Contacts between the two chains:
Residue Y133 in the first protein interacts with residue Q114 in the second protein (closest heavy-atom distance 3.8 Å).
Residue I131 in the first protein interacts with residue R110 in the second protein (closest heavy-atom distance 4.9 Å).
Residue I146 in the first protein is in contact with residue L111 in the second protein (closest heavy-atom distance 4.4 Å).
Residue V157 in the first protein is in contact with residue R110 in the second protein (closest heavy-atom distance 4.8 Å).
Residue D160 in the first protein interacts with residue R110 in the second protein (closest heavy-atom distance 4.0 Å).
Residue I146 in the first protein is in contact with residue A113 in the second protein (closest heavy-atom distance 4.8 Å).
Residue I150 in the first protein contacts residue L111 in the second protein (closest heavy-atom distance 4.4 Å).
Residue D136 in the first protein is in contact with residue R115 in the second protein (closest heavy-atom distance 4.2 Å).
Residue Y133 in the first protein interacts with residue R115 in the second protein (closest heavy-atom distance 4.8 Å).

Sequence of the second protein:
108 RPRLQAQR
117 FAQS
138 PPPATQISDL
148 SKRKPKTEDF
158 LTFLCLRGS

Sequence of the first protein:
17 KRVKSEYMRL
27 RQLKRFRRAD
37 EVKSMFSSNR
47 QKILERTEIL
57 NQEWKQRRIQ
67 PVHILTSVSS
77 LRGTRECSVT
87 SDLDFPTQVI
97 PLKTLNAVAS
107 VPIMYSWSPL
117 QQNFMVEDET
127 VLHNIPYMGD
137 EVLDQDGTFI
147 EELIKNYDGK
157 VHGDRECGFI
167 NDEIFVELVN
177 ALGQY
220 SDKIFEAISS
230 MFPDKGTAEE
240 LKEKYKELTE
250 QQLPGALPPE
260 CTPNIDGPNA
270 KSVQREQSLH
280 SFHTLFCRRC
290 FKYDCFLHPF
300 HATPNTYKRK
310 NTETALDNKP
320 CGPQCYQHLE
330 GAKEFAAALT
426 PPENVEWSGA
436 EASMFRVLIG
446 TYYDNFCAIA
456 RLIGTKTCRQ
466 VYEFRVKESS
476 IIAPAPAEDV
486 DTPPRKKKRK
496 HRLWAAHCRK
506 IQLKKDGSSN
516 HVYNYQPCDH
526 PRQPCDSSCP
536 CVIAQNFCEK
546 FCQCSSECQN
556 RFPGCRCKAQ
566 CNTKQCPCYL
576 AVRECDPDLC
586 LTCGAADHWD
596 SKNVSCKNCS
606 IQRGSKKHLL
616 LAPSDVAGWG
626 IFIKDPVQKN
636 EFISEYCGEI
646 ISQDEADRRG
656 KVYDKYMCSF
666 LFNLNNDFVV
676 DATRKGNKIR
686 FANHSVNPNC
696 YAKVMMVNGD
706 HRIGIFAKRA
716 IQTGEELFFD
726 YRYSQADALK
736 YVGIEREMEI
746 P

This data describes a binding interaction between two proteins.